Sequence of protein 2:
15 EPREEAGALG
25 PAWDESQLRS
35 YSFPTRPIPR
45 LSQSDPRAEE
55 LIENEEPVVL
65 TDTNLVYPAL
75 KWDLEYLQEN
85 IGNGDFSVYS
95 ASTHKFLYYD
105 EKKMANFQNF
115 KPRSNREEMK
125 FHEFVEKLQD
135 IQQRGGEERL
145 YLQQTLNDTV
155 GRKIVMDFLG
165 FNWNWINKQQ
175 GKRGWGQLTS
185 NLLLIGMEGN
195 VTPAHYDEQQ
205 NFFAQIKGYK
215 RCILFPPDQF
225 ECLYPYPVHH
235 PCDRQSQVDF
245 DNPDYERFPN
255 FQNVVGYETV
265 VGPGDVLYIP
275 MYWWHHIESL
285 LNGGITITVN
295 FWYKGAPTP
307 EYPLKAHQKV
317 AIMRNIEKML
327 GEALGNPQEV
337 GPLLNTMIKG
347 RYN

These two protein chains interact to form a complex.

Residue-level contacts at the interface:
Residue F162 in protein 2 contacts residue L34 in protein 1 (closest heavy-atom distance 3.7 Å).
Residue S184 in protein 2 is in contact with residue Q29 in protein 1 (closest heavy-atom distance 3.6 Å).
Residue E202 in protein 2 is in contact with residue C15 in protein 1 (closest heavy-atom distance 3.5 Å).
Residue E202 in protein 2 contacts residue E16 in protein 1 (closest heavy-atom distance 2.8 Å).
Residue D152 in protein 2 interacts with residue L28 in protein 1 (closest heavy-atom distance 2.7 Å).
Residue R238 in protein 2 contacts residue N18 in protein 1 (closest heavy-atom distance 2.9 Å).
Residue S184 in protein 2 interacts with residue G30 in protein 1 (closest heavy-atom distance 3.8 Å).
Residue R320 in protein 2 interacts with residue E16 in protein 1 (closest heavy-atom distance 4.1 Å).
Residue A300 in protein 2 interacts with residue Y13 in protein 1 (closest heavy-atom distance 2.3 Å).
Residue W167 in protein 2 is in contact with residue L34 in protein 1 (closest heavy-atom distance 3.6 Å).
Residue Q203 in protein 2 is in contact with residue V17 in protein 1 (closest heavy-atom distance 3.7 Å).
Residue Y102 in protein 2 interacts with residue N18 in protein 1 (closest heavy-atom distance 3.2 Å).
Residue L182 in protein 2 interacts with residue E31 in protein 1 (closest heavy-atom distance 3.1 Å).
Residue R238 in protein 2 interacts with residue E16 in protein 1 (closest heavy-atom distance 3.8 Å).
Residue N321 in protein 2 contacts residue L10 in protein 1 (closest heavy-atom distance 2.4 Å).
Residue D152 in protein 2 is in contact with residue L27 in protein 1 (closest heavy-atom distance 3.8 Å).
Residue A317 in protein 2 interacts with residue T11 in protein 1 (closest heavy-atom distance 3.8 Å).
Residue M275 in protein 2 interacts with residue Y13 in protein 1 (closest heavy-atom distance 3.5 Å).
Residue L150 in protein 2 contacts residue Q29 in protein 1 (closest heavy-atom distance 3.9 Å).
Residue A317 in protein 2 is in contact with residue S12 in protein 1 (closest heavy-atom distance 4.0 Å).
Residue I318 in protein 2 interacts with residue L10 in protein 1 (closest heavy-atom distance 3.4 Å).
Residue V159 in protein 2 is in contact with residue L37 in protein 1 (closest heavy-atom distance 3.9 Å).
Residue A317 in protein 2 interacts with residue L10 in protein 1 (closest heavy-atom distance 3.5 Å).
Residue E202 in protein 2 contacts residue Y13 in protein 1 (closest heavy-atom distance 4.1 Å).
Residue H199 in protein 2 contacts residue N18 in protein 1 (closest heavy-atom distance 3.2 Å).
Residue L182 in protein 2 is in contact with residue G30 in protein 1 (closest heavy-atom distance 3.5 Å).
Residue W296 in protein 2 contacts residue A19 in protein 1 (closest heavy-atom distance 3.9 Å).
Residue K298 in protein 2 is in contact with residue C15 in protein 1 (closest heavy-atom distance 3.8 Å).
Residue E202 in protein 2 interacts with residue D14 in protein 1 (closest heavy-atom distance 3.3 Å).
Residue Q181 in protein 2 contacts residue E31 in protein 1 (closest heavy-atom distance 3.5 Å).
Residue N151 in protein 2 interacts with residue L33 in protein 1 (closest heavy-atom distance 3.5 Å).
Residue Y102 in protein 2 interacts with residue A19 in protein 1 (closest heavy-atom distance 3.6 Å).
Residue L150 in protein 2 contacts residue L28 in protein 1 (closest heavy-atom distance 3.9 Å).
Residue W296 in protein 2 contacts residue V17 in protein 1 (closest heavy-atom distance 3.7 Å).
Residue T183 in protein 2 contacts residue Q29 in protein 1 (closest heavy-atom distance 3.0 Å).
Residue D201 in protein 2 interacts with residue E16 in protein 1 (closest heavy-atom distance 3.8 Å).
Residue D201 in protein 2 is in contact with residue N18 in protein 1 (closest heavy-atom distance 3.1 Å).
Residue M325 in protein 2 is in contact with residue L10 in protein 1 (closest heavy-atom distance 4.0 Å).
Residue Q203 in protein 2 interacts with residue C15 in protein 1 (closest heavy-atom distance 2.9 Å).
Residue Y276 in protein 2 interacts with residue Y13 in protein 1 (closest heavy-atom distance 3.1 Å).
Residue T302 in protein 2 interacts with residue T11 in protein 1 (closest heavy-atom distance 3.0 Å).
Residue T153 in protein 2 contacts residue L27 in protein 1 (closest heavy-atom distance 3.8 Å).
Residue D201 in protein 2 is in contact with residue V17 in protein 1 (closest heavy-atom distance 3.4 Å).
Residue N151 in protein 2 is in contact with residue L28 in protein 1 (closest heavy-atom distance 3.1 Å).
Residue N151 in protein 2 is in contact with residue L27 in protein 1 (closest heavy-atom distance 3.9 Å).
Residue F162 in protein 2 is in contact with residue L37 in protein 1 (closest heavy-atom distance 3.6 Å).
Residue D152 in protein 2 is in contact with residue L33 in protein 1 (closest heavy-atom distance 2.9 Å).
Residue T149 in protein 2 is in contact with residue Q29 in protein 1 (closest heavy-atom distance 3.8 Å).
Residue T183 in protein 2 interacts with residue G30 in protein 1 (closest heavy-atom distance 3.6 Å).
Residue N321 in protein 2 interacts with residue S12 in protein 1 (closest heavy-atom distance 2.8 Å).
Residue G299 in protein 2 contacts residue Y13 in protein 1 (closest heavy-atom distance 3.0 Å).
Residue K324 in protein 2 interacts with residue D14 in protein 1 (closest heavy-atom distance 3.9 Å).
Residue L163 in protein 2 interacts with residue L37 in protein 1 (closest heavy-atom distance 4.0 Å).
Residue Q239 in protein 2 is in contact with residue N18 in protein 1 (closest heavy-atom distance 3.1 Å).
Residue Q181 in protein 2 contacts residue E32 in protein 1 (closest heavy-atom distance 3.4 Å).
Residue T302 in protein 2 is in contact with residue S12 in protein 1 (closest heavy-atom distance 3.8 Å).
Residue L150 in protein 2 contacts residue L33 in protein 1 (closest heavy-atom distance 3.3 Å).
Residue Y102 in protein 2 interacts with residue V17 in protein 1 (closest heavy-atom distance 4.0 Å).
Residue T302 in protein 2 interacts with residue Y13 in protein 1 (closest heavy-atom distance 3.5 Å).
Residue R238 in protein 2 is in contact with residue V17 in protein 1 (closest heavy-atom distance 2.9 Å).

Sequence of protein 1:
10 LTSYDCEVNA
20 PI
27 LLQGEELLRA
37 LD